Interface contacts:
Residue G121 in chain A is in contact with residue F24 in chain B (closest heavy-atom distance 3.6 Å).
Residue R231 in chain A is in contact with residue S45 in chain B (closest heavy-atom distance 3.2 Å).
Residue F20 in chain A interacts with residue L125 in chain B (closest heavy-atom distance 3.6 Å).
Residue E397 in chain A interacts with residue F20 in chain B (closest heavy-atom distance 3.1 Å).
Residue G121 in chain A is in contact with residue Q23 in chain B (closest heavy-atom distance 3.3 Å).
Residue W9 in chain A contacts residue V64 in chain B (closest heavy-atom distance 3.6 Å).
Residue E5 in chain A contacts residue E8 in chain B (closest heavy-atom distance 3.0 Å).
Residue L297 in chain A contacts residue I366 in chain B (closest heavy-atom distance 3.5 Å).
Residue E5 in chain A is in contact with residue W9 in chain B (closest heavy-atom distance 2.9 Å).
Residue E397 in chain A interacts with residue Q23 in chain B (closest heavy-atom distance 3.2 Å).
Residue E269 in chain A is in contact with residue S45 in chain B (closest heavy-atom distance 2.8 Å).
Residue V66 in chain A is in contact with residue W9 in chain B (closest heavy-atom distance 3.3 Å).
Residue Y227 in chain A is in contact with residue R96 in chain B (closest heavy-atom distance 3.4 Å).
Residue R231 in chain A interacts with residue E34 in chain B (closest heavy-atom distance 3.2 Å).
Residue E294 in chain A contacts residue I366 in chain B (closest heavy-atom distance 3.2 Å).
Residue W9 in chain A contacts residue W9 in chain B (closest heavy-atom distance 3.4 Å).
Residue M285 in chain A contacts residue Y389 in chain B (closest heavy-atom distance 3.1 Å).
Residue P262 in chain A contacts residue E397 in chain B (closest heavy-atom distance 3.4 Å).
Residue I236 in chain A contacts residue S48 in chain B (closest heavy-atom distance 3.5 Å).
Residue Q23 in chain A contacts residue G121 in chain B (closest heavy-atom distance 3.1 Å).
Residue I76 in chain A interacts with residue M17 in chain B (closest heavy-atom distance 3.6 Å).
Residue E290 in chain A contacts residue N369 in chain B (closest heavy-atom distance 3.0 Å).
Residue F301 in chain A interacts with residue K390 in chain B (closest heavy-atom distance 3.4 Å).
Residue I120 in chain A contacts residue F20 in chain B (closest heavy-atom distance 3.4 Å).
Residue V64 in chain A is in contact with residue W9 in chain B (closest heavy-atom distance 3.5 Å).
Residue D122 in chain A interacts with residue F24 in chain B (closest heavy-atom distance 3.4 Å).
Residue H16 in chain A interacts with residue Q75 in chain B (closest heavy-atom distance 3.5 Å).
Residue P124 in chain A is in contact with residue V179 in chain B (closest heavy-atom distance 3.6 Å).
Residue H16 in chain A interacts with residue K73 in chain B (closest heavy-atom distance 2.8 Å).
Residue D287 in chain A is in contact with residue T391 in chain B (closest heavy-atom distance 3.4 Å).
Residue K27 in chain A is in contact with residue D122 in chain B (closest heavy-atom distance 2.4 Å).
Residue R231 in chain A contacts residue T46 in chain B (closest heavy-atom distance 3.5 Å).
Residue F20 in chain A interacts with residue L119 in chain B (closest heavy-atom distance 3.5 Å).
Residue R231 in chain A contacts residue R38 in chain B (closest heavy-atom distance 3.2 Å).
Residue K386 in chain A interacts with residue E26 in chain B (closest heavy-atom distance 2.2 Å).
Residue E299 in chain A is in contact with residue S367 in chain B (closest heavy-atom distance 3.0 Å).
Residue L119 in chain A contacts residue F20 in chain B (closest heavy-atom distance 3.5 Å).
Residue Q75 in chain A interacts with residue H16 in chain B (closest heavy-atom distance 3.3 Å).
Residue D287 in chain A contacts residue Y389 in chain B (closest heavy-atom distance 2.9 Å).
Residue W9 in chain A contacts residue E5 in chain B (closest heavy-atom distance 2.8 Å).
Residue N234 in chain A contacts residue R30 in chain B (closest heavy-atom distance 2.9 Å).
Residue K12 in chain A contacts residue V66 in chain B (closest heavy-atom distance 3.6 Å).
Residue E290 in chain A is in contact with residue K390 in chain B (closest heavy-atom distance 3.3 Å).
Residue K293 in chain A contacts residue N392 in chain B (closest heavy-atom distance 3.1 Å).
Residue F20 in chain A interacts with residue I120 in chain B (closest heavy-atom distance 3.4 Å).
Residue V179 in chain A interacts with residue M123 in chain B (closest heavy-atom distance 3.5 Å).
Residue D122 in chain A is in contact with residue K27 in chain B (closest heavy-atom distance 2.4 Å).
Residue N234 in chain A contacts residue E34 in chain B (closest heavy-atom distance 2.9 Å).
Residue E8 in chain A is in contact with residue E5 in chain B (closest heavy-atom distance 3.1 Å).
Residue E290 in chain A contacts residue I366 in chain B (closest heavy-atom distance 3.3 Å).
Residue E267 in chain A interacts with residue R38 in chain B (closest heavy-atom distance 2.9 Å).
Residue F271 in chain A contacts residue R96 in chain B (closest heavy-atom distance 3.3 Å).
Residue Q238 in chain A contacts residue K95 in chain B (closest heavy-atom distance 3.3 Å).
Residue M123 in chain A interacts with residue V179 in chain B (closest heavy-atom distance 3.5 Å).
Residue K293 in chain A interacts with residue E393 in chain B (closest heavy-atom distance 2.8 Å).
Residue H16 in chain A is in contact with residue I76 in chain B (closest heavy-atom distance 3.4 Å).
Residue L181 in chain A interacts with residue L181 in chain B (closest heavy-atom distance 3.1 Å).
Residue R231 in chain A interacts with residue F47 in chain B (closest heavy-atom distance 2.5 Å).
Residue G263 in chain A contacts residue R388 in chain B (closest heavy-atom distance 3.5 Å).
Residue K73 in chain A is in contact with residue H16 in chain B (closest heavy-atom distance 3.4 Å).

Sequence of chain A:
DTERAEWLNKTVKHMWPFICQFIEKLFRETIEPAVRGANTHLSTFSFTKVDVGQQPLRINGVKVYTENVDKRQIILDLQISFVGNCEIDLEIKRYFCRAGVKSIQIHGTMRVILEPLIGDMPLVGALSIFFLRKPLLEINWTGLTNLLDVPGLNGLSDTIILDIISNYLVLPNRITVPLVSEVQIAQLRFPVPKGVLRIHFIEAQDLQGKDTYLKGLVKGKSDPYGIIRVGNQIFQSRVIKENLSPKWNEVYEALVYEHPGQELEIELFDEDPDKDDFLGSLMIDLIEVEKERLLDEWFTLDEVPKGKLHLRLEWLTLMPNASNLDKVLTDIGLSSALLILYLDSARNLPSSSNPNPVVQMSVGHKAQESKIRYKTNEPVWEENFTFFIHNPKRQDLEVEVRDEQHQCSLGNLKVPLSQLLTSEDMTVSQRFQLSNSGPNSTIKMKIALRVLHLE

These two protein chains interact to form a complex.

Sequence of chain B:
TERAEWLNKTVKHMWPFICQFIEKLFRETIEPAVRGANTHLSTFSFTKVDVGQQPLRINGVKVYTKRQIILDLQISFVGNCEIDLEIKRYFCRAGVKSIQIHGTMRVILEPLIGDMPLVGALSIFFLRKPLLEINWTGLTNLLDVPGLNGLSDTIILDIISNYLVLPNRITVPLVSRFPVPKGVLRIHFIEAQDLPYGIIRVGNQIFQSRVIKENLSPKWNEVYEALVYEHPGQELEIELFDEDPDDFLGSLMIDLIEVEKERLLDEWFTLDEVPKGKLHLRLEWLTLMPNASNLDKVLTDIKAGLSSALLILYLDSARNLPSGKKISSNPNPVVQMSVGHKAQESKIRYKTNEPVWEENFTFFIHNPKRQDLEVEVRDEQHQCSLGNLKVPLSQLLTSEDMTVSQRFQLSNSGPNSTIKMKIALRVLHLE